The following describes two proteins that form a bound complex.

Sequence of chain A:
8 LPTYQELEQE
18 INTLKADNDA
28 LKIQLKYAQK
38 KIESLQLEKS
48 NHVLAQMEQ

Residue-level contacts at the interface:
Residue Q36 in chain A is in contact with residue A35 in chain B (closest heavy-atom distance 5.0 Å).
Residue E45 in chain A is in contact with residue K46 in chain B (closest heavy-atom distance 2.9 Å).
Residue A35 in chain A interacts with residue L32 in chain B (closest heavy-atom distance 3.9 Å).
Residue L14 in chain A contacts residue E15 in chain B (closest heavy-atom distance 4.3 Å).
Residue L21 in chain A is in contact with residue L21 in chain B (closest heavy-atom distance 4.0 Å).
Residue K29 in chain A is in contact with residue L28 in chain B (closest heavy-atom distance 3.7 Å).
Residue L32 in chain A contacts residue Q31 in chain B (closest heavy-atom distance 3.9 Å).
Residue L14 in chain A is in contact with residue Y11 in chain B (closest heavy-atom distance 3.5 Å).
Residue L28 in chain A interacts with residue K29 in chain B (closest heavy-atom distance 4.0 Å).
Residue N25 in chain A contacts residue D24 in chain B (closest heavy-atom distance 3.6 Å).
Residue L8 in chain A contacts residue Y11 in chain B (closest heavy-atom distance 3.9 Å).
Residue L28 in chain A interacts with residue L32 in chain B (closest heavy-atom distance 4.0 Å).
Residue L14 in chain A contacts residue I18 in chain B (closest heavy-atom distance 3.6 Å).
Residue I18 in chain A contacts residue L21 in chain B (closest heavy-atom distance 4.1 Å).
Residue Q43 in chain A contacts residue L42 in chain B (closest heavy-atom distance 3.7 Å).
Residue E17 in chain A contacts residue K22 in chain B (closest heavy-atom distance 4.0 Å).
Residue Y11 in chain A is in contact with residue P9 in chain B (closest heavy-atom distance 2.6 Å).
Residue L32 in chain A is in contact with residue L32 in chain B (closest heavy-atom distance 3.9 Å).
Residue D24 in chain A contacts residue N25 in chain B (closest heavy-atom distance 3.5 Å).
Residue N25 in chain A is in contact with residue L28 in chain B (closest heavy-atom distance 3.4 Å).
Residue Y11 in chain A is in contact with residue Y11 in chain B (closest heavy-atom distance 3.7 Å).
Residue L32 in chain A contacts residue L28 in chain B (closest heavy-atom distance 4.1 Å).
Residue A35 in chain A contacts residue A35 in chain B (closest heavy-atom distance 3.8 Å).
Residue I39 in chain A is in contact with residue I39 in chain B (closest heavy-atom distance 3.5 Å).
Residue Q31 in chain A is in contact with residue L32 in chain B (closest heavy-atom distance 3.8 Å).
Residue T10 in chain A contacts residue Y11 in chain B (closest heavy-atom distance 3.8 Å).
Residue Y11 in chain A is in contact with residue L8 in chain B (closest heavy-atom distance 4.6 Å).
Residue L28 in chain A interacts with residue L28 in chain B (closest heavy-atom distance 3.8 Å).
Residue L21 in chain A is in contact with residue I18 in chain B (closest heavy-atom distance 3.9 Å).
Residue I39 in chain A contacts residue A35 in chain B (closest heavy-atom distance 3.6 Å).
Residue L28 in chain A contacts residue N25 in chain B (closest heavy-atom distance 3.6 Å).
Residue Q43 in chain A is in contact with residue K38 in chain B (closest heavy-atom distance 3.9 Å).
Residue K38 in chain A interacts with residue Q43 in chain B (closest heavy-atom distance 4.1 Å).
Residue E17 in chain A interacts with residue I18 in chain B (closest heavy-atom distance 4.0 Å).
Residue K22 in chain A is in contact with residue E17 in chain B (closest heavy-atom distance 3.8 Å).
Residue K46 in chain A is in contact with residue L42 in chain B (closest heavy-atom distance 3.7 Å).
Residue Y11 in chain A is in contact with residue T10 in chain B (closest heavy-atom distance 4.1 Å).
Residue L32 in chain A contacts residue A35 in chain B (closest heavy-atom distance 4.2 Å).
Residue L42 in chain A is in contact with residue I39 in chain B (closest heavy-atom distance 3.8 Å).
Residue K46 in chain A interacts with residue E45 in chain B (closest heavy-atom distance 3.1 Å).
Residue I39 in chain A contacts residue L42 in chain B (closest heavy-atom distance 3.8 Å).
Residue K22 in chain A is in contact with residue L21 in chain B (closest heavy-atom distance 4.0 Å).
Residue E15 in chain A contacts residue L14 in chain B (closest heavy-atom distance 4.0 Å).
Residue Q31 in chain A contacts residue Q36 in chain B (closest heavy-atom distance 4.8 Å).
Residue L14 in chain A is in contact with residue L14 in chain B (closest heavy-atom distance 3.9 Å).
Residue N25 in chain A interacts with residue L21 in chain B (closest heavy-atom distance 4.6 Å).
Residue N25 in chain A is in contact with residue N25 in chain B (closest heavy-atom distance 3.0 Å).
Residue L21 in chain A interacts with residue N25 in chain B (closest heavy-atom distance 3.0 Å).
Residue I18 in chain A is in contact with residue I18 in chain B (closest heavy-atom distance 3.6 Å).
Residue L21 in chain A contacts residue K22 in chain B (closest heavy-atom distance 4.0 Å).
Residue I18 in chain A contacts residue L14 in chain B (closest heavy-atom distance 3.7 Å).
Residue A35 in chain A interacts with residue I39 in chain B (closest heavy-atom distance 3.7 Å).
Residue L42 in chain A is in contact with residue L42 in chain B (closest heavy-atom distance 4.0 Å).
Residue I18 in chain A contacts residue E17 in chain B (closest heavy-atom distance 4.0 Å).
Residue P9 in chain A is in contact with residue Y11 in chain B (closest heavy-atom distance 2.4 Å).
Residue I39 in chain A is in contact with residue K38 in chain B (closest heavy-atom distance 3.9 Å).
Residue Y11 in chain A contacts residue L14 in chain B (closest heavy-atom distance 3.7 Å).
Residue K38 in chain A is in contact with residue I39 in chain B (closest heavy-atom distance 4.0 Å).
Residue L42 in chain A interacts with residue K46 in chain B (closest heavy-atom distance 3.7 Å).
Residue L42 in chain A contacts residue Q43 in chain B (closest heavy-atom distance 4.1 Å).

Sequence of chain B:
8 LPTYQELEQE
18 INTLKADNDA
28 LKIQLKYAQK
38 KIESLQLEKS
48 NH